Residue-level contacts at the interface:
Residue Y293 in the first protein contacts residue W220 in the second protein (closest heavy-atom distance 3.6 Å).
Residue P290 in the first protein contacts residue F218 in the second protein (closest heavy-atom distance 3.7 Å).
Residue L298 in the first protein is in contact with residue M200 in the second protein (closest heavy-atom distance 3.6 Å).
Residue Y167 in the first protein is in contact with residue H100 in the second protein (closest heavy-atom distance 4.8 Å).
Residue G90 in the first protein contacts residue E186 in the second protein (closest heavy-atom distance 3.8 Å).
Residue E43 in the first protein contacts residue G215 in the second protein (closest heavy-atom distance 4.7 Å).
Residue P290 in the first protein is in contact with residue R207 in the second protein (closest heavy-atom distance 3.8 Å).
Residue P287 in the first protein is in contact with residue I216 in the second protein (closest heavy-atom distance 3.9 Å).
Residue F280 in the first protein is in contact with residue R207 in the second protein (closest heavy-atom distance 3.3 Å).
Residue R36 in the first protein interacts with residue W220 in the second protein (closest heavy-atom distance 3.3 Å).
Residue Y293 in the first protein is in contact with residue H204 in the second protein (closest heavy-atom distance 3.5 Å).
Residue L289 in the first protein is in contact with residue F218 in the second protein (closest heavy-atom distance 3.7 Å).
Residue L298 in the first protein contacts residue V193 in the second protein (closest heavy-atom distance 3.4 Å).
Residue T91 in the first protein contacts residue L184 in the second protein (closest heavy-atom distance 4.5 Å).
Residue D299 in the first protein contacts residue K197 in the second protein (closest heavy-atom distance 2.8 Å).
Residue G90 in the first protein is in contact with residue L184 in the second protein (closest heavy-atom distance 3.5 Å).
Residue K46 in the first protein contacts residue G215 in the second protein (closest heavy-atom distance 3.4 Å).
Residue F47 in the first protein interacts with residue I216 in the second protein (closest heavy-atom distance 3.7 Å).
Residue S87 in the first protein is in contact with residue E186 in the second protein (closest heavy-atom distance 5.0 Å).
Residue D296 in the first protein interacts with residue K197 in the second protein (closest heavy-atom distance 4.9 Å).
Residue K39 in the first protein contacts residue K219 in the second protein (closest heavy-atom distance 3.5 Å).
Residue K39 in the first protein interacts with residue F218 in the second protein (closest heavy-atom distance 3.7 Å).
Residue D299 in the first protein contacts residue V193 in the second protein (closest heavy-atom distance 3.7 Å).
Residue P287 in the first protein is in contact with residue S214 in the second protein (closest heavy-atom distance 3.4 Å).
Residue L301 in the first protein is in contact with residue V193 in the second protein (closest heavy-atom distance 3.7 Å).
Residue A40 in the first protein interacts with residue F218 in the second protein (closest heavy-atom distance 3.5 Å).
Residue K46 in the first protein contacts residue I216 in the second protein (closest heavy-atom distance 4.5 Å).
Residue Q295 in the first protein interacts with residue K197 in the second protein (closest heavy-atom distance 2.8 Å).
Residue P290 in the first protein contacts residue W220 in the second protein (closest heavy-atom distance 3.3 Å).
Residue R240 in the first protein contacts residue L184 in the second protein (closest heavy-atom distance 4.8 Å).
Residue L298 in the first protein is in contact with residue K197 in the second protein (closest heavy-atom distance 3.8 Å).
Residue P287 in the first protein is in contact with residue L211 in the second protein (closest heavy-atom distance 4.0 Å).
Residue P290 in the first protein contacts residue I208 in the second protein (closest heavy-atom distance 4.6 Å).
Residue Y293 in the first protein interacts with residue K197 in the second protein (closest heavy-atom distance 4.3 Å).
Residue K46 in the first protein contacts residue E217 in the second protein (closest heavy-atom distance 4.0 Å).
Residue E43 in the first protein contacts residue I216 in the second protein (closest heavy-atom distance 3.4 Å).
Residue Q295 in the first protein is in contact with residue M200 in the second protein (closest heavy-atom distance 3.9 Å).
Residue L301 in the first protein is in contact with residue I189 in the second protein (closest heavy-atom distance 3.5 Å).
Residue N294 in the first protein contacts residue M200 in the second protein (closest heavy-atom distance 3.4 Å).
Residue K93 in the first protein interacts with residue K181 in the second protein (closest heavy-atom distance 3.5 Å).
Residue S278 in the first protein is in contact with residue M200 in the second protein (closest heavy-atom distance 4.7 Å).
Residue Q295 in the first protein contacts residue K201 in the second protein (closest heavy-atom distance 4.1 Å).
Residue L298 in the first protein is in contact with residue L196 in the second protein (closest heavy-atom distance 3.9 Å).
Residue V288 in the first protein is in contact with residue R207 in the second protein (closest heavy-atom distance 3.8 Å).
Residue L301 in the first protein is in contact with residue L196 in the second protein (closest heavy-atom distance 3.9 Å).
Residue L291 in the first protein is in contact with residue W220 in the second protein (closest heavy-atom distance 3.7 Å).
Residue E300 in the first protein contacts residue V193 in the second protein (closest heavy-atom distance 5.0 Å).
Residue E43 in the first protein interacts with residue E217 in the second protein (closest heavy-atom distance 3.1 Å).
Residue R36 in the first protein interacts with residue K219 in the second protein (closest heavy-atom distance 4.3 Å).
Residue E43 in the first protein interacts with residue F218 in the second protein (closest heavy-atom distance 4.4 Å).
Residue P290 in the first protein is in contact with residue L211 in the second protein (closest heavy-atom distance 4.6 Å).
Residue P287 in the first protein is in contact with residue K210 in the second protein (closest heavy-atom distance 4.7 Å).
Residue R36 in the first protein is in contact with residue F218 in the second protein (closest heavy-atom distance 3.5 Å).
Residue P290 in the first protein contacts residue H204 in the second protein (closest heavy-atom distance 3.6 Å).
Residue R277 in the first protein contacts residue M200 in the second protein (closest heavy-atom distance 3.5 Å).
Residue R277 in the first protein interacts with residue L196 in the second protein (closest heavy-atom distance 4.4 Å).
Residue V288 in the first protein contacts residue L211 in the second protein (closest heavy-atom distance 3.9 Å).
Residue Y293 in the first protein interacts with residue K201 in the second protein (closest heavy-atom distance 3.4 Å).
Residue Y293 in the first protein is in contact with residue M200 in the second protein (closest heavy-atom distance 3.2 Å).
Residue Y292 in the first protein contacts residue W220 in the second protein (closest heavy-atom distance 4.8 Å).

Sequence of the second protein:
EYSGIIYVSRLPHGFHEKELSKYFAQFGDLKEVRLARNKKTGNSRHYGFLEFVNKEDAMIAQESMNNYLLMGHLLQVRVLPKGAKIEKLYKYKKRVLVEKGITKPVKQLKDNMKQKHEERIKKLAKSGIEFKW

The following describes two proteins that form a bound complex.

Sequence of the first protein:
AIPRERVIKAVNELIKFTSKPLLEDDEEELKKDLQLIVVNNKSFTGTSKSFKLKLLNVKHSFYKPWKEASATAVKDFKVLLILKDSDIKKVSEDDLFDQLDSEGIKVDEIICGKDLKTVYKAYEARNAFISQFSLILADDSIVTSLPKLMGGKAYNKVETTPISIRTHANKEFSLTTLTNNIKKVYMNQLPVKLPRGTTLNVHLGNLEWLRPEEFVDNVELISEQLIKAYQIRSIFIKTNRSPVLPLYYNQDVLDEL